Sequence of chain A:
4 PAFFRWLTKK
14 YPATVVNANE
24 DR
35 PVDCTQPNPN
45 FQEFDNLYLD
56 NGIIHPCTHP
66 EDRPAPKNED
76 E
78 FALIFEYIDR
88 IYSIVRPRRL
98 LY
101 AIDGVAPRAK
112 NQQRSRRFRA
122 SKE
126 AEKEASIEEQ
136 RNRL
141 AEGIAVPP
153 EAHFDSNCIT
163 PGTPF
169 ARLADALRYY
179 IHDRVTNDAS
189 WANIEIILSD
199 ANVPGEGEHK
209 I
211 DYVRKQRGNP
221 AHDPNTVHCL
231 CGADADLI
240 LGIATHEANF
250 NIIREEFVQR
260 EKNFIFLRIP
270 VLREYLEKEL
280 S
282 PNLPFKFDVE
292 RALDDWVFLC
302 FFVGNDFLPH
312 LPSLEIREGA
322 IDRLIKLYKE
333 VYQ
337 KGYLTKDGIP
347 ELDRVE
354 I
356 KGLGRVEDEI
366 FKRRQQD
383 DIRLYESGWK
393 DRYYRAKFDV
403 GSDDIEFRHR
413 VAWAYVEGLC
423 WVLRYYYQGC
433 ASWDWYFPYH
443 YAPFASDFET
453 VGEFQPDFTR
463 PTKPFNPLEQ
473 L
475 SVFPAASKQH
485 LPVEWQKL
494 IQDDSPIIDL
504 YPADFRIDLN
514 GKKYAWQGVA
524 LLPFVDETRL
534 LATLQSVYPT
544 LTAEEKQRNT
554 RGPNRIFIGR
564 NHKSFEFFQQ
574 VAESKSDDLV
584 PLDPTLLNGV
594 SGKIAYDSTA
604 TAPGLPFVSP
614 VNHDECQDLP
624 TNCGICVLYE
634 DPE

Contacts between the two chains:
Residue R532 in chain A is in contact with residue I40 in chain B (closest heavy-atom distance 3.7 Å).
Residue F508 in chain A interacts with residue G56 in chain B (closest heavy-atom distance 4.4 Å).
Residue P499 in chain A contacts residue I40 in chain B (closest heavy-atom distance 4.5 Å).
Residue Y504 in chain A contacts residue Y59 in chain B (closest heavy-atom distance 4.2 Å).
Residue P505 in chain A interacts with residue Y59 in chain B (closest heavy-atom distance 3.7 Å).
Residue A506 in chain A interacts with residue Y59 in chain B (closest heavy-atom distance 4.6 Å).
Residue S498 in chain A interacts with residue Q41 in chain B (closest heavy-atom distance 4.4 Å).
Residue F409 in chain A is in contact with residue W17 in chain B (closest heavy-atom distance 4.1 Å).
Residue D502 in chain A contacts residue L48 in chain B (closest heavy-atom distance 3.8 Å).
Residue D502 in chain A interacts with residue Q47 in chain B (closest heavy-atom distance 3.7 Å).
Residue P526 in chain A is in contact with residue L55 in chain B (closest heavy-atom distance 4.4 Å).
Residue A535 in chain A contacts residue I40 in chain B (closest heavy-atom distance 4.3 Å).
Residue I501 in chain A contacts residue L48 in chain B (closest heavy-atom distance 4.5 Å).
Residue S498 in chain A is in contact with residue C44 in chain B (closest heavy-atom distance 4.1 Å).
Residue P505 in chain A interacts with residue C57 in chain B (closest heavy-atom distance 3.8 Å).
Residue R412 in chain A is in contact with residue L16 in chain B (closest heavy-atom distance 3.4 Å).
Residue D401 in chain A is in contact with residue D21 in chain B (closest heavy-atom distance 3.4 Å).
Residue D502 in chain A contacts residue N51 in chain B (closest heavy-atom distance 3.6 Å).
Residue L524 in chain A interacts with residue L55 in chain B (closest heavy-atom distance 3.5 Å).
Residue D406 in chain A contacts residue D20 in chain B (closest heavy-atom distance 3.9 Å).
Residue D401 in chain A is in contact with residue S19 in chain B (closest heavy-atom distance 3.4 Å).
Residue P499 in chain A contacts residue C44 in chain B (closest heavy-atom distance 3.4 Å).
Residue T536 in chain A contacts residue I40 in chain B (closest heavy-atom distance 4.0 Å).
Residue I501 in chain A interacts with residue Y59 in chain B (closest heavy-atom distance 3.6 Å).
Residue P505 in chain A contacts residue E58 in chain B (closest heavy-atom distance 3.6 Å).
Residue I500 in chain A contacts residue C44 in chain B (closest heavy-atom distance 4.4 Å).
Residue Y441 in chain A interacts with residue W17 in chain B (closest heavy-atom distance 3.6 Å).
Residue R397 in chain A interacts with residue D21 in chain B (closest heavy-atom distance 3.2 Å).
Residue D497 in chain A interacts with residue Q41 in chain B (closest heavy-atom distance 3.9 Å).
Residue Y438 in chain A contacts residue W17 in chain B (closest heavy-atom distance 4.1 Å).
Residue D507 in chain A contacts residue C57 in chain B (closest heavy-atom distance 3.4 Å).
Residue I501 in chain A contacts residue C44 in chain B (closest heavy-atom distance 4.1 Å).
Residue R509 in chain A is in contact with residue G56 in chain B (closest heavy-atom distance 4.1 Å).
Residue A506 in chain A is in contact with residue E58 in chain B (closest heavy-atom distance 2.8 Å).
Residue V402 in chain A is in contact with residue S19 in chain B (closest heavy-atom distance 3.4 Å).
Residue D496 in chain A is in contact with residue T62 in chain B (closest heavy-atom distance 3.4 Å).
Residue D529 in chain A is in contact with residue K15 in chain B (closest heavy-atom distance 4.0 Å).
Residue D502 in chain A contacts residue Y59 in chain B (closest heavy-atom distance 2.7 Å).
Residue D496 in chain A contacts residue L63 in chain B (closest heavy-atom distance 3.9 Å).
Residue R532 in chain A is in contact with residue Q47 in chain B (closest heavy-atom distance 3.9 Å).
Residue L525 in chain A contacts residue L55 in chain B (closest heavy-atom distance 4.4 Å).
Residue P526 in chain A interacts with residue C57 in chain B (closest heavy-atom distance 4.3 Å).
Residue F400 in chain A interacts with residue S19 in chain B (closest heavy-atom distance 3.8 Å).
Residue P526 in chain A interacts with residue N51 in chain B (closest heavy-atom distance 3.3 Å).
Residue I501 in chain A is in contact with residue L63 in chain B (closest heavy-atom distance 3.8 Å).
Residue F409 in chain A contacts residue S19 in chain B (closest heavy-atom distance 4.5 Å).
Residue P499 in chain A interacts with residue Q41 in chain B (closest heavy-atom distance 3.9 Å).
Residue R532 in chain A interacts with residue C44 in chain B (closest heavy-atom distance 3.9 Å).
Residue F527 in chain A is in contact with residue W17 in chain B (closest heavy-atom distance 4.1 Å).
Residue F508 in chain A interacts with residue C57 in chain B (closest heavy-atom distance 4.3 Å).
Residue D529 in chain A contacts residue Q43 in chain B (closest heavy-atom distance 3.3 Å).
Residue D496 in chain A is in contact with residue S60 in chain B (closest heavy-atom distance 3.2 Å).
Residue H442 in chain A interacts with residue L55 in chain B (closest heavy-atom distance 4.3 Å).
Residue P526 in chain A contacts residue Y59 in chain B (closest heavy-atom distance 4.5 Å).
Residue R532 in chain A is in contact with residue Q43 in chain B (closest heavy-atom distance 3.8 Å).
Residue D507 in chain A contacts residue E58 in chain B (closest heavy-atom distance 3.0 Å).
Residue D502 in chain A is in contact with residue C44 in chain B (closest heavy-atom distance 3.5 Å).
Residue P440 in chain A is in contact with residue W17 in chain B (closest heavy-atom distance 3.6 Å).
Residue R509 in chain A is in contact with residue L55 in chain B (closest heavy-atom distance 4.1 Å).
Residue L524 in chain A is in contact with residue C57 in chain B (closest heavy-atom distance 3.8 Å).

Sequence of chain B:
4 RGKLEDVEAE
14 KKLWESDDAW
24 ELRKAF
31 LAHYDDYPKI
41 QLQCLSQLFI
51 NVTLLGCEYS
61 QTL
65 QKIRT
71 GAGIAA

This data describes a binding interaction between two proteins.